Sequence of the first protein:
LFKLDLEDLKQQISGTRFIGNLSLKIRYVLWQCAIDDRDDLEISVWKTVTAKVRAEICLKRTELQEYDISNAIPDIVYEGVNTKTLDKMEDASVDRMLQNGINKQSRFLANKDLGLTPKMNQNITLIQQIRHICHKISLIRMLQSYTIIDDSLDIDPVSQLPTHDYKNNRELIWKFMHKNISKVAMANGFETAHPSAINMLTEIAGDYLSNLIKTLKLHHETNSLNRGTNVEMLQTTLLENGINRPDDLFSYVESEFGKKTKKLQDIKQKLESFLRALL

Sequence of the second protein:
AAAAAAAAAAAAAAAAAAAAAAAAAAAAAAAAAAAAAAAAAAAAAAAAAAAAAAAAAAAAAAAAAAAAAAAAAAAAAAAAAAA

Contacts between the two chains:
Residue V180 in the first protein contacts residue A51 in the second protein (closest heavy-atom distance 3.8 Å).
Residue E733 in the first protein is in contact with residue A52 in the second protein (closest heavy-atom distance 5.0 Å).
Residue F169 in the first protein is in contact with residue A55 in the second protein (closest heavy-atom distance 4.4 Å).
Residue W737 in the first protein interacts with residue A11 in the second protein (closest heavy-atom distance 3.9 Å).
Residue G166 in the first protein contacts residue A82 in the second protein (closest heavy-atom distance 3.9 Å).
Residue R745 in the first protein interacts with residue A12 in the second protein (closest heavy-atom distance 4.3 Å).
Residue R745 in the first protein interacts with residue A19 in the second protein (closest heavy-atom distance 4.7 Å).
Residue L732 in the first protein contacts residue A53 in the second protein (closest heavy-atom distance 4.5 Å).
Residue E733 in the first protein contacts residue A51 in the second protein (closest heavy-atom distance 2.9 Å).
Residue S174 in the first protein interacts with residue A77 in the second protein (closest heavy-atom distance 2.4 Å).
Residue F169 in the first protein interacts with residue A56 in the second protein (closest heavy-atom distance 4.5 Å).
Residue T167 in the first protein is in contact with residue A81 in the second protein (closest heavy-atom distance 4.3 Å).
Residue L732 in the first protein is in contact with residue A51 in the second protein (closest heavy-atom distance 3.3 Å).
Residue A746 in the first protein interacts with residue A19 in the second protein (closest heavy-atom distance 4.4 Å).
Residue L173 in the first protein interacts with residue A60 in the second protein (closest heavy-atom distance 3.8 Å).
Residue R178 in the first protein is in contact with residue A78 in the second protein (closest heavy-atom distance 4.4 Å).
Residue L849 in the first protein interacts with residue A7 in the second protein (closest heavy-atom distance 4.6 Å).
Residue L732 in the first protein is in contact with residue A52 in the second protein (closest heavy-atom distance 3.4 Å).
Residue W737 in the first protein is in contact with residue A12 in the second protein (closest heavy-atom distance 4.4 Å).
Residue I170 in the first protein is in contact with residue A83 in the second protein (closest heavy-atom distance 4.3 Å).
Residue V736 in the first protein is in contact with residue A3 in the second protein (closest heavy-atom distance 4.8 Å).
Residue I734 in the first protein interacts with residue A10 in the second protein (closest heavy-atom distance 4.7 Å).
Residue I170 in the first protein interacts with residue A77 in the second protein (closest heavy-atom distance 4.6 Å).
Residue L181 in the first protein is in contact with residue A37 in the second protein (closest heavy-atom distance 4.5 Å).
Residue R178 in the first protein contacts residue A33 in the second protein (closest heavy-atom distance 3.5 Å).
Residue F169 in the first protein interacts with residue A59 in the second protein (closest heavy-atom distance 4.5 Å).
Residue I164 in the first protein is in contact with residue A55 in the second protein (closest heavy-atom distance 4.8 Å).
Residue E851 in the first protein is in contact with residue A11 in the second protein (closest heavy-atom distance 4.7 Å).
Residue R745 in the first protein is in contact with residue A16 in the second protein (closest heavy-atom distance 4.6 Å).
Residue I170 in the first protein contacts residue A63 in the second protein (closest heavy-atom distance 4.9 Å).
Residue A742 in the first protein interacts with residue A19 in the second protein (closest heavy-atom distance 4.9 Å).
Residue A746 in the first protein interacts with residue A20 in the second protein (closest heavy-atom distance 4.6 Å).
Residue E733 in the first protein contacts residue A50 in the second protein (closest heavy-atom distance 4.6 Å).
Residue L181 in the first protein interacts with residue A44 in the second protein (closest heavy-atom distance 4.8 Å).
Residue I170 in the first protein interacts with residue A82 in the second protein (closest heavy-atom distance 3.8 Å).
Residue W182 in the first protein contacts residue A31 in the second protein (closest heavy-atom distance 4.4 Å).
Residue I164 in the first protein contacts residue A83 in the second protein (closest heavy-atom distance 4.6 Å).
Residue S165 in the first protein is in contact with residue A83 in the second protein (closest heavy-atom distance 4.4 Å).
Residue W737 in the first protein interacts with residue A7 in the second protein (closest heavy-atom distance 4.7 Å).
Residue I170 in the first protein interacts with residue A81 in the second protein (closest heavy-atom distance 3.4 Å).
Residue R745 in the first protein is in contact with residue A15 in the second protein (closest heavy-atom distance 3.5 Å).
Residue A746 in the first protein is in contact with residue A23 in the second protein (closest heavy-atom distance 4.1 Å).
Residue S174 in the first protein contacts residue A78 in the second protein (closest heavy-atom distance 3.7 Å).
Residue Q183 in the first protein contacts residue A9 in the second protein (closest heavy-atom distance 4.6 Å).
Residue L732 in the first protein is in contact with residue A50 in the second protein (closest heavy-atom distance 3.4 Å).
Residue T167 in the first protein is in contact with residue A83 in the second protein (closest heavy-atom distance 4.9 Å).
Residue K161 in the first protein interacts with residue A83 in the second protein (closest heavy-atom distance 4.8 Å).
Residue D730 in the first protein contacts residue A53 in the second protein (closest heavy-atom distance 4.4 Å).
Residue C749 in the first protein interacts with residue A16 in the second protein (closest heavy-atom distance 3.9 Å).
Residue L173 in the first protein interacts with residue A56 in the second protein (closest heavy-atom distance 3.3 Å).
Residue L181 in the first protein contacts residue A40 in the second protein (closest heavy-atom distance 4.5 Å).
Residue L173 in the first protein contacts residue A59 in the second protein (closest heavy-atom distance 3.8 Å).
Residue T167 in the first protein is in contact with residue A82 in the second protein (closest heavy-atom distance 3.3 Å).
Residue D730 in the first protein contacts residue A56 in the second protein (closest heavy-atom distance 4.7 Å).
Residue G166 in the first protein interacts with residue A83 in the second protein (closest heavy-atom distance 3.1 Å).
Residue L732 in the first protein interacts with residue A3 in the second protein (closest heavy-atom distance 4.7 Å).
Residue C749 in the first protein is in contact with residue A20 in the second protein (closest heavy-atom distance 4.7 Å).
Residue E733 in the first protein interacts with residue A3 in the second protein (closest heavy-atom distance 5.0 Å).
Residue L181 in the first protein is in contact with residue A41 in the second protein (closest heavy-atom distance 4.5 Å).

This data describes a binding interaction between two proteins.